Sequence of chain A:
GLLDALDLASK

Residue-level contacts at the interface:
Residue N44 in chain B contacts residue A5 in chain A (closest heavy-atom distance 3.6 Å).
Residue V178 in chain B contacts residue A9 in chain A (closest heavy-atom distance 3.6 Å).
Residue V48 in chain B contacts residue A5 in chain A (closest heavy-atom distance 3.6 Å).
Residue G171 in chain B interacts with residue L8 in chain A (closest heavy-atom distance 4.2 Å).
Residue D126 in chain B is in contact with residue D7 in chain A (closest heavy-atom distance 3.5 Å).
Residue N44 in chain B contacts residue G1 in chain A (closest heavy-atom distance 4.4 Å).
Residue E16 in chain B contacts residue D4 in chain A (closest heavy-atom distance 4.9 Å).
Residue K51 in chain B contacts residue L3 in chain A (closest heavy-atom distance 4.7 Å).
Residue K122 in chain B interacts with residue D7 in chain A (closest heavy-atom distance 4.5 Å).
Residue L222 in chain B interacts with residue L8 in chain A (closest heavy-atom distance 3.5 Å).
Residue Y127 in chain B contacts residue D7 in chain A (closest heavy-atom distance 4.7 Å).
Residue I168 in chain B interacts with residue L2 in chain A (closest heavy-atom distance 4.2 Å).
Residue S47 in chain B is in contact with residue L6 in chain A (closest heavy-atom distance 4.8 Å).
Residue K51 in chain B interacts with residue D7 in chain A (closest heavy-atom distance 3.6 Å).
Residue L174 in chain B interacts with residue A9 in chain A (closest heavy-atom distance 4.5 Å).
Residue N175 in chain B contacts residue A9 in chain A (closest heavy-atom distance 2.9 Å).
Residue K122 in chain B is in contact with residue L6 in chain A (closest heavy-atom distance 3.8 Å).
Residue L222 in chain B interacts with residue S10 in chain A (closest heavy-atom distance 4.3 Å).
Residue Y130 in chain B contacts residue D7 in chain A (closest heavy-atom distance 2.3 Å).
Residue R43 in chain B is in contact with residue L2 in chain A (closest heavy-atom distance 3.5 Å).
Residue L174 in chain B contacts residue S10 in chain A (closest heavy-atom distance 4.1 Å).
Residue I168 in chain B contacts residue L6 in chain A (closest heavy-atom distance 4.1 Å).
Residue N44 in chain B interacts with residue L2 in chain A (closest heavy-atom distance 3.7 Å).
Residue F119 in chain B interacts with residue A5 in chain A (closest heavy-atom distance 3.5 Å).
Residue P167 in chain B is in contact with residue L2 in chain A (closest heavy-atom distance 4.2 Å).
Residue V48 in chain B is in contact with residue D4 in chain A (closest heavy-atom distance 3.6 Å).
Residue F119 in chain B is in contact with residue L2 in chain A (closest heavy-atom distance 4.0 Å).
Residue K51 in chain B contacts residue A5 in chain A (closest heavy-atom distance 4.9 Å).
Residue D225 in chain B interacts with residue K11 in chain A (closest heavy-atom distance 3.4 Å).
Residue D215 in chain B interacts with residue L3 in chain A (closest heavy-atom distance 3.6 Å).
Residue G171 in chain B contacts residue L6 in chain A (closest heavy-atom distance 4.9 Å).
Residue R129 in chain B contacts residue A9 in chain A (closest heavy-atom distance 4.2 Å).
Residue S47 in chain B is in contact with residue A5 in chain A (closest heavy-atom distance 2.6 Å).
Residue I219 in chain B interacts with residue L3 in chain A (closest heavy-atom distance 4.0 Å).
Residue L174 in chain B contacts residue L8 in chain A (closest heavy-atom distance 4.0 Å).
Residue P167 in chain B contacts residue L6 in chain A (closest heavy-atom distance 4.2 Å).
Residue I219 in chain B is in contact with residue L6 in chain A (closest heavy-atom distance 4.7 Å).
Residue L222 in chain B is in contact with residue K11 in chain A (closest heavy-atom distance 3.2 Å).
Residue V48 in chain B is in contact with residue G1 in chain A (closest heavy-atom distance 4.5 Å).
Residue N175 in chain B is in contact with residue L8 in chain A (closest heavy-atom distance 3.7 Å).
Residue L218 in chain B interacts with residue L3 in chain A (closest heavy-atom distance 3.7 Å).
Residue F119 in chain B interacts with residue L6 in chain A (closest heavy-atom distance 3.3 Å).
Residue I219 in chain B is in contact with residue L8 in chain A (closest heavy-atom distance 4.2 Å).
Residue N175 in chain B interacts with residue L6 in chain A (closest heavy-atom distance 3.8 Å).
Residue N175 in chain B interacts with residue D7 in chain A (closest heavy-atom distance 2.9 Å).
Residue M123 in chain B contacts residue A5 in chain A (closest heavy-atom distance 4.8 Å).
Residue K51 in chain B interacts with residue D4 in chain A (closest heavy-atom distance 2.6 Å).
Residue N226 in chain B interacts with residue S10 in chain A (closest heavy-atom distance 4.5 Å).
Residue R129 in chain B is in contact with residue D7 in chain A (closest heavy-atom distance 4.9 Å).
Residue P167 in chain B is in contact with residue L3 in chain A (closest heavy-atom distance 4.9 Å).

This data describes a binding interaction between two proteins.

Sequence of chain B:
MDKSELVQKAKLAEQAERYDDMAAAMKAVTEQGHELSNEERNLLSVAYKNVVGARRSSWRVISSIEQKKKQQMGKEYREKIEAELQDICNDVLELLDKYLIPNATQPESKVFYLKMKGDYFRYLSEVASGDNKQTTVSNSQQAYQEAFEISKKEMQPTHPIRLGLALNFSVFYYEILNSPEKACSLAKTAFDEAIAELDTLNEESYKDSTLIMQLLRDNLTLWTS